These two protein chains interact to form a complex.

Sequence of chain B:
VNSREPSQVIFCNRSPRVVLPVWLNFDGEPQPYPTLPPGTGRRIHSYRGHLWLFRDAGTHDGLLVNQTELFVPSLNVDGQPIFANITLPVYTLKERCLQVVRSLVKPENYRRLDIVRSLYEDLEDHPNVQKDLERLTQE

Sequence of chain A:
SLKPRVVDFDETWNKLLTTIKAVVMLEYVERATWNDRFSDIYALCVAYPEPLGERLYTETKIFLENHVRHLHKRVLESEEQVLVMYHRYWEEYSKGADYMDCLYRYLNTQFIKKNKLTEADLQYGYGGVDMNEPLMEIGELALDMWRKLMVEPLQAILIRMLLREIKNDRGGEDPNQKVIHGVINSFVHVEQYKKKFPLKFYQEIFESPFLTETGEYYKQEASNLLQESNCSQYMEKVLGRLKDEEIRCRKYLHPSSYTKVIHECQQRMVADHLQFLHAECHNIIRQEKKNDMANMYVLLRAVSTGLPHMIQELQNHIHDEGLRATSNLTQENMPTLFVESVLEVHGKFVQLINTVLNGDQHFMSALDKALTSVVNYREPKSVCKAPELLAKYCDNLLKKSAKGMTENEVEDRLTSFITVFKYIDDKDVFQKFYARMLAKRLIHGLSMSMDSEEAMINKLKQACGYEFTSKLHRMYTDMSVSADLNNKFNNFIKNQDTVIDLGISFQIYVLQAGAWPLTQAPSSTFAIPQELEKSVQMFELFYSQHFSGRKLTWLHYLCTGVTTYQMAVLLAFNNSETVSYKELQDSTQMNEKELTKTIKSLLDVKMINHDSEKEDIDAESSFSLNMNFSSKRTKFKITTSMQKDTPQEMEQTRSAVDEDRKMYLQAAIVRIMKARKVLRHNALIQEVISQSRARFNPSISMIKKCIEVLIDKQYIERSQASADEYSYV

Residue-level contacts at the interface:
Residue K3 in chain A contacts residue D178 in chain B (closest heavy-atom distance 3.2 Å).
Residue L2 in chain A interacts with residue V180 in chain B (closest heavy-atom distance 4.0 Å).
Residue P4 in chain A is in contact with residue R181 in chain B (closest heavy-atom distance 5.0 Å).
Residue V46 in chain A contacts residue V180 in chain B (closest heavy-atom distance 4.2 Å).
Residue K113 in chain A contacts residue D186 in chain B (closest heavy-atom distance 4.9 Å).
Residue Y42 in chain A interacts with residue V180 in chain B (closest heavy-atom distance 3.8 Å).
Residue P4 in chain A contacts residue V180 in chain B (closest heavy-atom distance 4.0 Å).
Residue P4 in chain A contacts residue I179 in chain B (closest heavy-atom distance 3.9 Å).